Interface contacts:
Residue K44 in the first protein is in contact with residue S433 in the second protein (closest heavy-atom distance 4.4 Å).
Residue G116 in the first protein interacts with residue E447 in the second protein (closest heavy-atom distance 4.0 Å).
Residue L111 in the first protein contacts residue E458 in the second protein (closest heavy-atom distance 3.6 Å).
Residue V190 in the first protein contacts residue L406 in the second protein (closest heavy-atom distance 4.2 Å).
Residue K473 in the first protein contacts residue K414 in the second protein (closest heavy-atom distance 4.3 Å).
Residue K270 in the first protein interacts with residue Y389 in the second protein (closest heavy-atom distance 3.9 Å).
Residue N114 in the first protein interacts with residue D454 in the second protein (closest heavy-atom distance 3.1 Å).
Residue R107 in the first protein interacts with residue D382 in the second protein (closest heavy-atom distance 3.4 Å).
Residue N191 in the first protein is in contact with residue Y403 in the second protein (closest heavy-atom distance 3.4 Å).
Residue V190 in the first protein contacts residue Y403 in the second protein (closest heavy-atom distance 3.6 Å).
Residue M469 in the first protein interacts with residue E407 in the second protein (closest heavy-atom distance 4.4 Å).
Residue K243 in the first protein interacts with residue S396 in the second protein (closest heavy-atom distance 3.3 Å).
Residue L108 in the first protein contacts residue Y389 in the second protein (closest heavy-atom distance 4.2 Å).
Residue T468 in the first protein interacts with residue F443 in the second protein (closest heavy-atom distance 4.5 Å).
Residue K44 in the first protein contacts residue Y440 in the second protein (closest heavy-atom distance 4.0 Å).
Residue E48 in the first protein is in contact with residue K211 in the second protein (closest heavy-atom distance 3.6 Å).
Residue N114 in the first protein contacts residue E447 in the second protein (closest heavy-atom distance 4.4 Å).
Residue S237 in the first protein contacts residue K451 in the second protein (closest heavy-atom distance 4.2 Å).
Residue V109 in the first protein interacts with residue Y393 in the second protein (closest heavy-atom distance 4.5 Å).
Residue E48 in the first protein is in contact with residue K214 in the second protein (closest heavy-atom distance 4.3 Å).
Residue E193 in the first protein contacts residue K451 in the second protein (closest heavy-atom distance 2.8 Å).
Residue E477 in the first protein is in contact with residue K414 in the second protein (closest heavy-atom distance 3.9 Å).
Residue V52 in the first protein contacts residue F443 in the second protein (closest heavy-atom distance 3.3 Å).
Residue S50 in the first protein is in contact with residue K214 in the second protein (closest heavy-atom distance 4.6 Å).
Residue E193 in the first protein interacts with residue Y403 in the second protein (closest heavy-atom distance 4.3 Å).
Residue R107 in the first protein interacts with residue D377 in the second protein (closest heavy-atom distance 4.3 Å).
Residue T468 in the first protein is in contact with residue S444 in the second protein (closest heavy-atom distance 3.9 Å).
Residue Y110 in the first protein interacts with residue S392 in the second protein (closest heavy-atom distance 2.6 Å).
Residue K473 in the first protein interacts with residue Y440 in the second protein (closest heavy-atom distance 4.0 Å).
Residue E193 in the first protein contacts residue A400 in the second protein (closest heavy-atom distance 4.4 Å).
Residue D38 in the first protein interacts with residue N200 in the second protein (closest heavy-atom distance 3.9 Å).
Residue E193 in the first protein contacts residue N448 in the second protein (closest heavy-atom distance 3.4 Å).
Residue K44 in the first protein interacts with residue K211 in the second protein (closest heavy-atom distance 3.5 Å).
Residue Y110 in the first protein interacts with residue Y389 in the second protein (closest heavy-atom distance 3.4 Å).
Residue K473 in the first protein is in contact with residue S437 in the second protein (closest heavy-atom distance 3.2 Å).
Residue N47 in the first protein interacts with residue Y440 in the second protein (closest heavy-atom distance 3.2 Å).
Residue P313 in the first protein is in contact with residue F443 in the second protein (closest heavy-atom distance 4.3 Å).
Residue S41 in the first protein interacts with residue D207 in the second protein (closest heavy-atom distance 4.4 Å).
Residue E193 in the first protein contacts residue E447 in the second protein (closest heavy-atom distance 4.0 Å).
Residue R107 in the first protein is in contact with residue E381 in the second protein (closest heavy-atom distance 4.2 Å).
Residue A192 in the first protein is in contact with residue Y403 in the second protein (closest heavy-atom distance 3.5 Å).
Residue L108 in the first protein is in contact with residue D382 in the second protein (closest heavy-atom distance 3.9 Å).
Residue L111 in the first protein contacts residue Y393 in the second protein (closest heavy-atom distance 3.0 Å).
Residue E113 in the first protein is in contact with residue Y455 in the second protein (closest heavy-atom distance 3.9 Å).
Residue E113 in the first protein contacts residue K451 in the second protein (closest heavy-atom distance 2.7 Å).
Residue V112 in the first protein contacts residue Y455 in the second protein (closest heavy-atom distance 2.2 Å).
Residue Y110 in the first protein contacts residue Y393 in the second protein (closest heavy-atom distance 3.6 Å).
Residue T471 in the first protein contacts residue Y440 in the second protein (closest heavy-atom distance 3.3 Å).
Residue K44 in the first protein contacts residue D436 in the second protein (closest heavy-atom distance 4.2 Å).
Residue K243 in the first protein contacts residue Y455 in the second protein (closest heavy-atom distance 2.8 Å).
Residue L45 in the first protein is in contact with residue R210 in the second protein (closest heavy-atom distance 4.1 Å).
Residue K473 in the first protein is in contact with residue S441 in the second protein (closest heavy-atom distance 3.2 Å).
Residue L108 in the first protein contacts residue S386 in the second protein (closest heavy-atom distance 4.2 Å).
Residue R107 in the first protein interacts with residue N378 in the second protein (closest heavy-atom distance 2.8 Å).
Residue K473 in the first protein interacts with residue E407 in the second protein (closest heavy-atom distance 4.4 Å).
Residue E48 in the first protein is in contact with residue R210 in the second protein (closest heavy-atom distance 3.9 Å).
Residue Y472 in the first protein contacts residue Y440 in the second protein (closest heavy-atom distance 3.9 Å).
Residue P53 in the first protein interacts with residue F443 in the second protein (closest heavy-atom distance 3.5 Å).
Residue N49 in the first protein contacts residue S439 in the second protein (closest heavy-atom distance 4.2 Å).
Residue N114 in the first protein contacts residue K451 in the second protein (closest heavy-atom distance 4.3 Å).

Sequence of the first protein:
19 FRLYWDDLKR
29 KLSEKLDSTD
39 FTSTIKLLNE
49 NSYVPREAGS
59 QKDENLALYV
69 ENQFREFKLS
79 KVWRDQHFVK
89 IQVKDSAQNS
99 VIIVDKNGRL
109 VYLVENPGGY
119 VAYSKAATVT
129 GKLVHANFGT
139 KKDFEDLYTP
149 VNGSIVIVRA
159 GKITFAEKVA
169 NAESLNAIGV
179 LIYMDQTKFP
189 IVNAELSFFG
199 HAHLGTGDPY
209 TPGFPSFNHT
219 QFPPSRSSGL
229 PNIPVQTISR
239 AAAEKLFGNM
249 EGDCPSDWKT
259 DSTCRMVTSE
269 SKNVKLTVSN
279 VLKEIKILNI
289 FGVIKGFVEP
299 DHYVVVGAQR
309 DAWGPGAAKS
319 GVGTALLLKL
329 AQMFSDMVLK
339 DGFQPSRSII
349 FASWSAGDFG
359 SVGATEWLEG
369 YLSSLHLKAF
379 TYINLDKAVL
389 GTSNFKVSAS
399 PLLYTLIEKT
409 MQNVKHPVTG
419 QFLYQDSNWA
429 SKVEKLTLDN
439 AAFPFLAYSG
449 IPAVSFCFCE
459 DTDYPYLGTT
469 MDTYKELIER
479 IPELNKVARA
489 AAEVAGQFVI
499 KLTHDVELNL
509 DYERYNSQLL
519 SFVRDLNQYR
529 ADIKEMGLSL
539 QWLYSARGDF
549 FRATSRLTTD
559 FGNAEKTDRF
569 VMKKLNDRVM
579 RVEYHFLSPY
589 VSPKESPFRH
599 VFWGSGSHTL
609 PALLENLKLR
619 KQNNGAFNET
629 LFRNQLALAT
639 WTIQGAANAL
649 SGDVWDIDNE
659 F

Sequence of the second protein:
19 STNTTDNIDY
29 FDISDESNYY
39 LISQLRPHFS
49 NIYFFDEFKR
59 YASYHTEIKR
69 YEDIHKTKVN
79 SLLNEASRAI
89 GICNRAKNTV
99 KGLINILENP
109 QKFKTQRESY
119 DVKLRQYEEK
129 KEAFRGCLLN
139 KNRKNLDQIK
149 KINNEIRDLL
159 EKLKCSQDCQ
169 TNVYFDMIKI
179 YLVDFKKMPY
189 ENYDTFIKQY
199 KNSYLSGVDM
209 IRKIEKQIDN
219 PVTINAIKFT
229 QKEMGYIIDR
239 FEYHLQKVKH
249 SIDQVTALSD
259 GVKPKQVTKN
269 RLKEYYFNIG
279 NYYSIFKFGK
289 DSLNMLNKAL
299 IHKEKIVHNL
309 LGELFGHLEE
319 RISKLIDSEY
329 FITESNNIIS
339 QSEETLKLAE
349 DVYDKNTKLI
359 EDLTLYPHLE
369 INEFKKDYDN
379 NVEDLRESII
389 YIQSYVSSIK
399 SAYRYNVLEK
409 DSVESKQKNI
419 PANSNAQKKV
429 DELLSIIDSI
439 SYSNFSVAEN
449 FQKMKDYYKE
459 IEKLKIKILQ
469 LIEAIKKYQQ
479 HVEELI

The following describes two proteins that form a bound complex.